Sequence of protein 1:
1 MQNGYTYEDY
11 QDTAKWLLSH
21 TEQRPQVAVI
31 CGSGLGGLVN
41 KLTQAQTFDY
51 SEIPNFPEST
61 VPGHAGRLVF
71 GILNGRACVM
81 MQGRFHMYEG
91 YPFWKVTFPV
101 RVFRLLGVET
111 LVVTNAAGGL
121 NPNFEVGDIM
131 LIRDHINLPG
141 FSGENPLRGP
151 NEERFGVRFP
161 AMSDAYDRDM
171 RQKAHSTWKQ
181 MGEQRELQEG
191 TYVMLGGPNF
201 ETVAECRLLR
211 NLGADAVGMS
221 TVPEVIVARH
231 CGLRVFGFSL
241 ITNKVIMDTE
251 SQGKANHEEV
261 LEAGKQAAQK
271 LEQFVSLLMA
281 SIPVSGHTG

Sequence of protein 2:
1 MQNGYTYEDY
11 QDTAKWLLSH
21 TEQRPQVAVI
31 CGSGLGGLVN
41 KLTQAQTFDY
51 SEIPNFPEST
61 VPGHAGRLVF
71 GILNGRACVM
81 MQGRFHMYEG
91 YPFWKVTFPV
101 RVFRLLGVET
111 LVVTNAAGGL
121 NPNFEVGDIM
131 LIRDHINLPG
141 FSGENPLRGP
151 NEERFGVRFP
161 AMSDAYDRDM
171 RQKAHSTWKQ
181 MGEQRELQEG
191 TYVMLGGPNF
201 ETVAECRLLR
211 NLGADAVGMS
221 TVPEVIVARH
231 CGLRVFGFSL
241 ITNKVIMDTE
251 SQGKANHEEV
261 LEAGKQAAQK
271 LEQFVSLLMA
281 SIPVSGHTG

This data describes a binding interaction between two proteins.

Residue-level contacts at the interface:
Residue S142 in protein 1 contacts residue S142 in protein 2 (closest heavy-atom distance 2.8 Å).
Residue R158 in protein 1 interacts with residue Y88 in protein 2 (closest heavy-atom distance 3.4 Å).
Residue M162 in protein 1 contacts residue T202 in protein 2 (closest heavy-atom distance 3.4 Å).
Residue A161 in protein 1 contacts residue A255 in protein 2 (closest heavy-atom distance 3.6 Å).
Residue H135 in protein 1 interacts with residue T202 in protein 2 (closest heavy-atom distance 3.2 Å).
Residue S163 in protein 1 is in contact with residue V203 in protein 2 (closest heavy-atom distance 4.3 Å).
Residue F141 in protein 1 interacts with residue L208 in protein 2 (closest heavy-atom distance 3.9 Å).
Residue S142 in protein 1 contacts residue P139 in protein 2 (closest heavy-atom distance 3.6 Å).
Residue S142 in protein 1 is in contact with residue M87 in protein 2 (closest heavy-atom distance 4.1 Å).
Residue D134 in protein 1 interacts with residue T202 in protein 2 (closest heavy-atom distance 3.4 Å).
Residue P160 in protein 1 interacts with residue F200 in protein 2 (closest heavy-atom distance 2.8 Å).
Residue F141 in protein 1 is in contact with residue P139 in protein 2 (closest heavy-atom distance 3.5 Å).
Residue F159 in protein 1 contacts residue M219 in protein 2 (closest heavy-atom distance 3.9 Å).
Residue H135 in protein 1 interacts with residue A204 in protein 2 (closest heavy-atom distance 3.9 Å).
Residue I136 in protein 1 interacts with residue E205 in protein 2 (closest heavy-atom distance 4.0 Å).
Residue R148 in protein 1 interacts with residue Y88 in protein 2 (closest heavy-atom distance 3.8 Å).
Residue N145 in protein 1 contacts residue G197 in protein 2 (closest heavy-atom distance 3.5 Å).
Residue G140 in protein 1 interacts with residue G196 in protein 2 (closest heavy-atom distance 3.7 Å).
Residue G149 in protein 1 is in contact with residue E89 in protein 2 (closest heavy-atom distance 3.3 Å).
Residue F141 in protein 1 is in contact with residue E205 in protein 2 (closest heavy-atom distance 4.3 Å).
Residue P160 in protein 1 interacts with residue N199 in protein 2 (closest heavy-atom distance 3.1 Å).
Residue M162 in protein 1 interacts with residue F200 in protein 2 (closest heavy-atom distance 3.5 Å).
Residue P160 in protein 1 is in contact with residue P198 in protein 2 (closest heavy-atom distance 4.3 Å).
Residue I136 in protein 1 is in contact with residue L208 in protein 2 (closest heavy-atom distance 3.6 Å).
Residue R148 in protein 1 interacts with residue P92 in protein 2 (closest heavy-atom distance 4.3 Å).
Residue S142 in protein 1 is in contact with residue E144 in protein 2 (closest heavy-atom distance 3.5 Å).
Residue G149 in protein 1 contacts residue Y88 in protein 2 (closest heavy-atom distance 2.9 Å).
Residue R148 in protein 1 contacts residue E144 in protein 2 (closest heavy-atom distance 3.8 Å).
Residue D134 in protein 1 contacts residue A204 in protein 2 (closest heavy-atom distance 3.0 Å).
Residue A161 in protein 1 contacts residue F200 in protein 2 (closest heavy-atom distance 4.1 Å).
Residue G143 in protein 1 is in contact with residue M87 in protein 2 (closest heavy-atom distance 3.8 Å).
Residue A161 in protein 1 contacts residue K254 in protein 2 (closest heavy-atom distance 4.0 Å).
Residue D134 in protein 1 interacts with residue V203 in protein 2 (closest heavy-atom distance 4.0 Å).
Residue F141 in protein 1 interacts with residue L195 in protein 2 (closest heavy-atom distance 4.0 Å).
Residue F159 in protein 1 contacts residue N199 in protein 2 (closest heavy-atom distance 4.4 Å).
Residue I136 in protein 1 interacts with residue A204 in protein 2 (closest heavy-atom distance 4.2 Å).
Residue M162 in protein 1 contacts residue N199 in protein 2 (closest heavy-atom distance 3.5 Å).
Residue R148 in protein 1 contacts residue Y91 in protein 2 (closest heavy-atom distance 4.0 Å).
Residue R148 in protein 1 contacts residue M87 in protein 2 (closest heavy-atom distance 3.5 Å).
Residue P150 in protein 1 interacts with residue E89 in protein 2 (closest heavy-atom distance 3.5 Å).
Residue F141 in protein 1 interacts with residue L138 in protein 2 (closest heavy-atom distance 3.9 Å).
Residue D164 in protein 1 contacts residue K254 in protein 2 (closest heavy-atom distance 4.4 Å).
Residue F159 in protein 1 contacts residue P198 in protein 2 (closest heavy-atom distance 2.7 Å).
Residue G149 in protein 1 contacts residue G90 in protein 2 (closest heavy-atom distance 3.9 Å).
Residue F159 in protein 1 contacts residue F200 in protein 2 (closest heavy-atom distance 3.5 Å).
Residue S163 in protein 1 is in contact with residue K254 in protein 2 (closest heavy-atom distance 3.8 Å).
Residue H135 in protein 1 contacts residue E205 in protein 2 (closest heavy-atom distance 3.8 Å).
Residue L212 in protein 1 interacts with residue L208 in protein 2 (closest heavy-atom distance 4.2 Å).
Residue R158 in protein 1 contacts residue E89 in protein 2 (closest heavy-atom distance 4.2 Å).
Residue F159 in protein 1 is in contact with residue H257 in protein 2 (closest heavy-atom distance 3.6 Å).
Residue N145 in protein 1 interacts with residue N199 in protein 2 (closest heavy-atom distance 2.9 Å).
Residue S163 in protein 1 is in contact with residue E201 in protein 2 (closest heavy-atom distance 3.9 Å).
Residue F141 in protein 1 contacts residue G196 in protein 2 (closest heavy-atom distance 3.7 Å).
Residue G143 in protein 1 interacts with residue G196 in protein 2 (closest heavy-atom distance 4.0 Å).
Residue L147 in protein 1 contacts residue P198 in protein 2 (closest heavy-atom distance 4.2 Å).
Residue R158 in protein 1 interacts with residue P198 in protein 2 (closest heavy-atom distance 3.3 Å).
Residue S163 in protein 1 interacts with residue T202 in protein 2 (closest heavy-atom distance 4.0 Å).
Residue N137 in protein 1 interacts with residue E205 in protein 2 (closest heavy-atom distance 3.2 Å).
Residue F159 in protein 1 is in contact with residue Y88 in protein 2 (closest heavy-atom distance 3.1 Å).
Residue L147 in protein 1 contacts residue Y88 in protein 2 (closest heavy-atom distance 4.3 Å).